Sequence of chain B:
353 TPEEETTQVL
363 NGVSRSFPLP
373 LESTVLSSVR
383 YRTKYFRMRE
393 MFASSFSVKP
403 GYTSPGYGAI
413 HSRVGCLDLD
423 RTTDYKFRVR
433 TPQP

Sequence of chain A:
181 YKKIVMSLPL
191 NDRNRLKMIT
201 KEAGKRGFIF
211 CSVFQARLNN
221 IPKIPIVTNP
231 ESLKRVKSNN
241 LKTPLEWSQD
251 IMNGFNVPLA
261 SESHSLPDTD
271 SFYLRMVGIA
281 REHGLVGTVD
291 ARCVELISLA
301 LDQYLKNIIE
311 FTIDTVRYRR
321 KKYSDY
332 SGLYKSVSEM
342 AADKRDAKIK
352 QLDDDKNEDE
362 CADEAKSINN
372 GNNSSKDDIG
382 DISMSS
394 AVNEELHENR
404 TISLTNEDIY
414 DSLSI

The following describes two proteins that form a bound complex.

Interface contacts:
Residue I221 in chain A contacts residue R415 in chain B (closest heavy-atom distance 3.4 Å).
Residue P222 in chain A contacts residue F388 in chain B (closest heavy-atom distance 3.6 Å).
Residue N219 in chain A interacts with residue R384 in chain B (closest heavy-atom distance 3.5 Å).
Residue Y181 in chain A contacts residue E355 in chain B (closest heavy-atom distance 2.8 Å).
Residue I226 in chain A is in contact with residue D420 in chain B (closest heavy-atom distance 3.4 Å).
Residue N220 in chain A is in contact with residue R384 in chain B (closest heavy-atom distance 2.8 Å).
Residue S232 in chain A contacts residue L421 in chain B (closest heavy-atom distance 3.3 Å).
Residue N219 in chain A interacts with residue S379 in chain B (closest heavy-atom distance 2.7 Å).
Residue P244 in chain A contacts residue Y409 in chain B (closest heavy-atom distance 3.6 Å).
Residue I184 in chain A contacts residue E355 in chain B (closest heavy-atom distance 3.6 Å).
Residue N229 in chain A contacts residue D422 in chain B (closest heavy-atom distance 3.5 Å).
Residue K201 in chain A interacts with residue R367 in chain B (closest heavy-atom distance 3.6 Å).
Residue K357 in chain A contacts residue Y383 in chain B (closest heavy-atom distance 3.5 Å).
Residue K223 in chain A is in contact with residue F429 in chain B (closest heavy-atom distance 3.6 Å).
Residue P222 in chain A interacts with residue G417 in chain B (closest heavy-atom distance 2.9 Å).
Residue H283 in chain A interacts with residue T424 in chain B (closest heavy-atom distance 2.9 Å).
Residue K357 in chain A is in contact with residue R382 in chain B (closest heavy-atom distance 3.0 Å).
Residue F208 in chain A interacts with residue Y427 in chain B (closest heavy-atom distance 3.5 Å).
Residue I226 in chain A contacts residue L419 in chain B (closest heavy-atom distance 3.1 Å).
Residue E361 in chain A is in contact with residue Y383 in chain B (closest heavy-atom distance 3.4 Å).
Residue S248 in chain A is in contact with residue G410 in chain B (closest heavy-atom distance 2.4 Å).
Residue P225 in chain A interacts with residue L419 in chain B (closest heavy-atom distance 3.3 Å).
Residue E262 in chain A is in contact with residue R389 in chain B (closest heavy-atom distance 2.6 Å).
Residue L218 in chain A interacts with residue Y427 in chain B (closest heavy-atom distance 3.3 Å).
Residue V257 in chain A interacts with residue R389 in chain B (closest heavy-atom distance 2.6 Å).
Residue G284 in chain A interacts with residue L421 in chain B (closest heavy-atom distance 3.3 Å).
Residue I226 in chain A interacts with residue L421 in chain B (closest heavy-atom distance 2.9 Å).
Residue E282 in chain A interacts with residue L419 in chain B (closest heavy-atom distance 3.5 Å).
Residue R195 in chain A interacts with residue E357 in chain B (closest heavy-atom distance 2.4 Å).
Residue K357 in chain A is in contact with residue S379 in chain B (closest heavy-atom distance 3.4 Å).
Residue M198 in chain A interacts with residue G364 in chain B (closest heavy-atom distance 3.3 Å).
Residue D360 in chain A is in contact with residue L378 in chain B (closest heavy-atom distance 3.4 Å).
Residue P222 in chain A is in contact with residue V416 in chain B (closest heavy-atom distance 3.3 Å).
Residue R217 in chain A interacts with residue R415 in chain B (closest heavy-atom distance 3.5 Å).
Residue I184 in chain A interacts with residue T358 in chain B (closest heavy-atom distance 3.4 Å).
Residue R235 in chain A is in contact with residue L421 in chain B (closest heavy-atom distance 3.5 Å).
Residue F208 in chain A interacts with residue L373 in chain B (closest heavy-atom distance 3.6 Å).
Residue K357 in chain A interacts with residue S380 in chain B (closest heavy-atom distance 3.2 Å).
Residue F255 in chain A contacts residue F388 in chain B (closest heavy-atom distance 3.5 Å).
Residue R206 in chain A is in contact with residue F369 in chain B (closest heavy-atom distance 2.4 Å).
Residue I221 in chain A contacts residue R384 in chain B (closest heavy-atom distance 3.1 Å).
Residue H283 in chain A contacts residue L419 in chain B (closest heavy-atom distance 3.5 Å).
Residue L188 in chain A contacts residue E357 in chain B (closest heavy-atom distance 3.4 Å).
Residue E202 in chain A is in contact with residue R367 in chain B (closest heavy-atom distance 3.6 Å).
Residue I224 in chain A contacts residue L419 in chain B (closest heavy-atom distance 3.0 Å).
Residue S187 in chain A contacts residue V361 in chain B (closest heavy-atom distance 3.7 Å).
Residue L259 in chain A is in contact with residue R389 in chain B (closest heavy-atom distance 3.7 Å).
Residue P222 in chain A interacts with residue R391 in chain B (closest heavy-atom distance 3.4 Å).
Residue Q215 in chain A is in contact with residue S375 in chain B (closest heavy-atom distance 3.5 Å).
Residue L188 in chain A is in contact with residue T358 in chain B (closest heavy-atom distance 3.6 Å).
Residue I224 in chain A is in contact with residue G417 in chain B (closest heavy-atom distance 3.5 Å).
Residue R217 in chain A is in contact with residue Y387 in chain B (closest heavy-atom distance 3.4 Å).
Residue F255 in chain A interacts with residue R384 in chain B (closest heavy-atom distance 3.6 Å).
Residue S261 in chain A interacts with residue R382 in chain B (closest heavy-atom distance 3.3 Å).
Residue M252 in chain A contacts residue A411 in chain B (closest heavy-atom distance 3.3 Å).
Residue I199 in chain A interacts with residue Q360 in chain B (closest heavy-atom distance 3.7 Å).
Residue F208 in chain A interacts with residue L371 in chain B (closest heavy-atom distance 3.6 Å).
Residue E282 in chain A interacts with residue R384 in chain B (closest heavy-atom distance 2.4 Å).
Residue L245 in chain A interacts with residue Y409 in chain B (closest heavy-atom distance 3.4 Å).
Residue F255 in chain A contacts residue R389 in chain B (closest heavy-atom distance 3.2 Å).